Sequence of the second protein:
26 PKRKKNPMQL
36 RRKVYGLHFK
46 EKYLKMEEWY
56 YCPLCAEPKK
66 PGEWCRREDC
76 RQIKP

Contacts between the two chains:
Residue L166 in the first protein contacts residue W54 in the second protein (closest heavy-atom distance 3.5 Å).
Residue V151 in the first protein interacts with residue K50 in the second protein (closest heavy-atom distance 4.4 Å).
Residue T246 in the first protein interacts with residue Y56 in the second protein (closest heavy-atom distance 4.6 Å).
Residue P249 in the first protein is in contact with residue Y55 in the second protein (closest heavy-atom distance 3.8 Å).
Residue A162 in the first protein interacts with residue P63 in the second protein (closest heavy-atom distance 4.4 Å).
Residue S252 in the first protein is in contact with residue K79 in the second protein (closest heavy-atom distance 4.5 Å).
Residue M256 in the first protein is in contact with residue P80 in the second protein (closest heavy-atom distance 4.7 Å).
Residue R158 in the first protein is in contact with residue Y56 in the second protein (closest heavy-atom distance 3.4 Å).
Residue L248 in the first protein interacts with residue P58 in the second protein (closest heavy-atom distance 3.9 Å).
Residue Q163 in the first protein contacts residue W54 in the second protein (closest heavy-atom distance 3.8 Å).
Residue L166 in the first protein is in contact with residue K65 in the second protein (closest heavy-atom distance 4.2 Å).
Residue S252 in the first protein interacts with residue Y55 in the second protein (closest heavy-atom distance 4.0 Å).
Residue L248 in the first protein is in contact with residue Y56 in the second protein (closest heavy-atom distance 3.5 Å).
Residue K165 in the first protein is in contact with residue P63 in the second protein (closest heavy-atom distance 3.3 Å).
Residue K165 in the first protein is in contact with residue E62 in the second protein (closest heavy-atom distance 3.3 Å).
Residue P249 in the first protein interacts with residue P66 in the second protein (closest heavy-atom distance 4.3 Å).
Residue I147 in the first protein is in contact with residue F44 in the second protein (closest heavy-atom distance 3.5 Å).
Residue R245 in the first protein interacts with residue Y55 in the second protein (closest heavy-atom distance 3.4 Å).
Residue V151 in the first protein interacts with residue L49 in the second protein (closest heavy-atom distance 3.8 Å).
Residue Q163 in the first protein contacts residue E53 in the second protein (closest heavy-atom distance 4.9 Å).
Residue C247 in the first protein contacts residue Y56 in the second protein (closest heavy-atom distance 5.0 Å).
Residue R158 in the first protein interacts with residue W54 in the second protein (closest heavy-atom distance 4.2 Å).
Residue L261 in the first protein contacts residue L59 in the second protein (closest heavy-atom distance 3.9 Å).
Residue R245 in the first protein interacts with residue Y56 in the second protein (closest heavy-atom distance 3.1 Å).
Residue S252 in the first protein interacts with residue P80 in the second protein (closest heavy-atom distance 3.0 Å).
Residue S150 in the first protein interacts with residue L49 in the second protein (closest heavy-atom distance 4.7 Å).
Residue R169 in the first protein interacts with residue K47 in the second protein (closest heavy-atom distance 3.3 Å).
Residue Q163 in the first protein is in contact with residue M51 in the second protein (closest heavy-atom distance 3.7 Å).
Residue V151 in the first protein interacts with residue Y48 in the second protein (closest heavy-atom distance 3.7 Å).
Residue L166 in the first protein interacts with residue K64 in the second protein (closest heavy-atom distance 4.6 Å).
Residue L166 in the first protein interacts with residue E52 in the second protein (closest heavy-atom distance 4.4 Å).
Residue Q163 in the first protein interacts with residue K50 in the second protein (closest heavy-atom distance 4.5 Å).
Residue R169 in the first protein is in contact with residue Y48 in the second protein (closest heavy-atom distance 3.2 Å).
Residue I147 in the first protein interacts with residue Y48 in the second protein (closest heavy-atom distance 3.6 Å).
Residue V151 in the first protein contacts residue M51 in the second protein (closest heavy-atom distance 3.3 Å).
Residue A259 in the first protein is in contact with residue I78 in the second protein (closest heavy-atom distance 3.6 Å).
Residue L166 in the first protein interacts with residue P63 in the second protein (closest heavy-atom distance 4.1 Å).
Residue S255 in the first protein interacts with residue I78 in the second protein (closest heavy-atom distance 3.3 Å).
Residue L248 in the first protein interacts with residue Y55 in the second protein (closest heavy-atom distance 3.6 Å).
Residue M256 in the first protein is in contact with residue P58 in the second protein (closest heavy-atom distance 3.6 Å).
Residue E159 in the first protein contacts residue W54 in the second protein (closest heavy-atom distance 3.1 Å).
Residue L155 in the first protein interacts with residue M51 in the second protein (closest heavy-atom distance 3.7 Å).
Residue A162 in the first protein interacts with residue W54 in the second protein (closest heavy-atom distance 3.5 Å).
Residue C247 in the first protein interacts with residue Y55 in the second protein (closest heavy-atom distance 3.1 Å).
Residue L261 in the first protein is in contact with residue I78 in the second protein (closest heavy-atom distance 3.7 Å).
Residue M256 in the first protein is in contact with residue I78 in the second protein (closest heavy-atom distance 4.3 Å).
Residue R245 in the first protein contacts residue W54 in the second protein (closest heavy-atom distance 3.4 Å).
Residue Q163 in the first protein is in contact with residue E52 in the second protein (closest heavy-atom distance 2.7 Å).

The following describes two proteins that form a bound complex.

Sequence of the first protein:
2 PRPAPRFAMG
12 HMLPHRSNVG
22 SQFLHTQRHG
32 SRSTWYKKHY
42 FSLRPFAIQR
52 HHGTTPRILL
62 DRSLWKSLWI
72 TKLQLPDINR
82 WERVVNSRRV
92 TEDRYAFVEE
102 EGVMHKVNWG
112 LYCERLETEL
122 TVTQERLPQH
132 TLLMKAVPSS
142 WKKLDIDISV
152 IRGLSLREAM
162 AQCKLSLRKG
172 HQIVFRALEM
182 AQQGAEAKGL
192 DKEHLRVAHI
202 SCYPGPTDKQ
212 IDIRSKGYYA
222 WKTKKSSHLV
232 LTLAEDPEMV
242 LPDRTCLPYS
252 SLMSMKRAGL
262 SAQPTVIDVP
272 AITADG